Sequence of protein 2:
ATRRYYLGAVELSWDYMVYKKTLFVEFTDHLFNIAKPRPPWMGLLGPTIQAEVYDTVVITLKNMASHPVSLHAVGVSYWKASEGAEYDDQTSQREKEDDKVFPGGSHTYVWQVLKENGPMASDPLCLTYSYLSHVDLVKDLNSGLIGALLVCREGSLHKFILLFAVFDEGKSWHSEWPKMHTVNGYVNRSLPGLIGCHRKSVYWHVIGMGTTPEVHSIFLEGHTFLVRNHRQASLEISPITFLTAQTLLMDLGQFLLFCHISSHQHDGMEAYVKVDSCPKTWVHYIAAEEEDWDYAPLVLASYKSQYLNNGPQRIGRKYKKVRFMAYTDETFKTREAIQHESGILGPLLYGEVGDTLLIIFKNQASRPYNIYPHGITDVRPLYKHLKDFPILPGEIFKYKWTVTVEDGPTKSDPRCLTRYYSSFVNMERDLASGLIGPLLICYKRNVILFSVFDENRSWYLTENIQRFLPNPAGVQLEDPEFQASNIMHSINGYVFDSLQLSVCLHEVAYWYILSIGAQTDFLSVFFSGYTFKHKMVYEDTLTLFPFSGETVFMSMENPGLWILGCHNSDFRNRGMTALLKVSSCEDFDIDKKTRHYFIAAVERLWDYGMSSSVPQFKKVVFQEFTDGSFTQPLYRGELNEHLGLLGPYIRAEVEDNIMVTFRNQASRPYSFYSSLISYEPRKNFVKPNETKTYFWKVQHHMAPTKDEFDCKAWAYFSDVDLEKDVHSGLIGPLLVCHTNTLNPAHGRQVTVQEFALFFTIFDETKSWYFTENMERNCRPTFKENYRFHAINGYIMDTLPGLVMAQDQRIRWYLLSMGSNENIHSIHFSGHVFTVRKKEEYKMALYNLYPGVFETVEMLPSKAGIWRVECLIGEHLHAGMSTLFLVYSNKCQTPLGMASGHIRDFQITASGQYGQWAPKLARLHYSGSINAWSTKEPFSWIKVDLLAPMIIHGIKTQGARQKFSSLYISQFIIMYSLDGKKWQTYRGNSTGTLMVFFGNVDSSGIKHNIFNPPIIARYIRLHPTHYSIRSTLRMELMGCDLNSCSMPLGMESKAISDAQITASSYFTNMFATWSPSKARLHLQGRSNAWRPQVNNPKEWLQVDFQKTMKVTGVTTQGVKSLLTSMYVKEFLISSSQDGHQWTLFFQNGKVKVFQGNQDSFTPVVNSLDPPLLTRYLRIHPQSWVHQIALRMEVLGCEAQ

Sequence of protein 1:
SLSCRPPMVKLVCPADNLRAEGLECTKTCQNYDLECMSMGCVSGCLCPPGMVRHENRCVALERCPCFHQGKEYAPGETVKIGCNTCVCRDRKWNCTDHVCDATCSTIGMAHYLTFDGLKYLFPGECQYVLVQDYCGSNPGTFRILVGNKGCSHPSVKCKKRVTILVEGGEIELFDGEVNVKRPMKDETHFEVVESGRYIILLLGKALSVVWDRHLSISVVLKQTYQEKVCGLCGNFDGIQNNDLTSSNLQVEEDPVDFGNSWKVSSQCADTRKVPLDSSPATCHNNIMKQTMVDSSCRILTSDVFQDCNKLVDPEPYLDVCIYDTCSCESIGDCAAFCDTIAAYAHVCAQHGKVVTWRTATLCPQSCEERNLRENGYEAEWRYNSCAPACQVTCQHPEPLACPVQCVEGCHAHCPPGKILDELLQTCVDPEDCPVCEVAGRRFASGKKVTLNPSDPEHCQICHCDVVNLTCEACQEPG

The following describes two proteins that form a bound complex.

Contacts between the two chains:
Residue D1083 in protein 2 is in contact with residue C821 in protein 1 (closest heavy-atom distance 3.3 Å).
Residue L1530 in protein 2 interacts with residue V805 in protein 1 (closest heavy-atom distance 3.6 Å).
Residue T1561 in protein 2 is in contact with residue M800 in protein 1 (closest heavy-atom distance 2.8 Å).
Residue T1660 in protein 2 interacts with residue S1041 in protein 1 (closest heavy-atom distance 3.1 Å).
Residue F1084 in protein 2 is in contact with residue R820 in protein 1 (closest heavy-atom distance 3.1 Å).
Residue L1658 in protein 2 is in contact with residue Q1053 in protein 1 (closest heavy-atom distance 3.3 Å).
Residue F1534 in protein 2 interacts with residue Q793 in protein 1 (closest heavy-atom distance 3.8 Å).
Residue H1559 in protein 2 interacts with residue M802 in protein 1 (closest heavy-atom distance 3.6 Å).
Residue A1273 in protein 2 is in contact with residue R768 in protein 1 (closest heavy-atom distance 3.8 Å).
Residue Q1507 in protein 2 contacts residue E787 in protein 1 (closest heavy-atom distance 2.9 Å).
Residue D1085 in protein 2 interacts with residue N819 in protein 1 (closest heavy-atom distance 3.7 Å).
Residue E1144 in protein 2 contacts residue S764 in protein 1 (closest heavy-atom distance 3.3 Å).
Residue K1656 in protein 2 contacts residue D1082 in protein 1 (closest heavy-atom distance 3.7 Å).
Residue I1086 in protein 2 contacts residue M771 in protein 1 (closest heavy-atom distance 3.5 Å).
Residue D1085 in protein 2 is in contact with residue R820 in protein 1 (closest heavy-atom distance 2.2 Å).
Residue E1082 in protein 2 contacts residue M814 in protein 1 (closest heavy-atom distance 3.5 Å).
Residue G1535 in protein 2 is in contact with residue Q793 in protein 1 (closest heavy-atom distance 3.7 Å).
Residue F1607 in protein 2 is in contact with residue I1050 in protein 1 (closest heavy-atom distance 3.8 Å).
Residue P1272 in protein 2 contacts residue R768 in protein 1 (closest heavy-atom distance 3.7 Å).
Residue F1084 in protein 2 is in contact with residue C821 in protein 1 (closest heavy-atom distance 3.0 Å).
Residue K1499 in protein 2 is in contact with residue E990 in protein 1 (closest heavy-atom distance 2.8 Å).
Residue D1088 in protein 2 interacts with residue R768 in protein 1 (closest heavy-atom distance 3.0 Å).
Residue T1151 in protein 2 is in contact with residue A778 in protein 1 (closest heavy-atom distance 3.8 Å).
Residue F1534 in protein 2 is in contact with residue T791 in protein 1 (closest heavy-atom distance 3.2 Å).
Residue F1084 in protein 2 interacts with residue P770 in protein 1 (closest heavy-atom distance 3.7 Å).
Residue T1527 in protein 2 is in contact with residue L765 in protein 1 (closest heavy-atom distance 3.4 Å).
Residue Q1507 in protein 2 interacts with residue T789 in protein 1 (closest heavy-atom distance 3.4 Å).
Residue I1086 in protein 2 interacts with residue R768 in protein 1 (closest heavy-atom distance 2.8 Å).
Residue T1561 in protein 2 contacts residue E798 in protein 1 (closest heavy-atom distance 3.6 Å).
Residue Y1563 in protein 2 is in contact with residue L797 in protein 1 (closest heavy-atom distance 3.7 Å).
Residue L1530 in protein 2 contacts residue L786 in protein 1 (closest heavy-atom distance 3.8 Å).
Residue H1562 in protein 2 is in contact with residue L797 in protein 1 (closest heavy-atom distance 3.1 Å).
Residue F1475 in protein 2 interacts with residue M800 in protein 1 (closest heavy-atom distance 3.8 Å).
Residue F1534 in protein 2 interacts with residue R816 in protein 1 (closest heavy-atom distance 3.5 Å).
Residue T1561 in protein 2 interacts with residue C799 in protein 1 (closest heavy-atom distance 3.6 Å).
Residue V1537 in protein 2 contacts residue Q793 in protein 1 (closest heavy-atom distance 3.7 Å).
Residue T1529 in protein 2 is in contact with residue V805 in protein 1 (closest heavy-atom distance 3.7 Å).
Residue G1528 in protein 2 contacts residue S806 in protein 1 (closest heavy-atom distance 3.2 Å).
Residue F1475 in protein 2 contacts residue S801 in protein 1 (closest heavy-atom distance 3.4 Å).
Residue L1658 in protein 2 is in contact with residue S1041 in protein 1 (closest heavy-atom distance 3.3 Å).
Residue I1086 in protein 2 contacts residue R816 in protein 1 (closest heavy-atom distance 3.2 Å).
Residue S1506 in protein 2 interacts with residue L797 in protein 1 (closest heavy-atom distance 3.1 Å).
Residue H1562 in protein 2 is in contact with residue E798 in protein 1 (closest heavy-atom distance 3.1 Å).
Residue H1562 in protein 2 interacts with residue C799 in protein 1 (closest heavy-atom distance 3.4 Å).
Residue L1154 in protein 2 is in contact with residue S764 in protein 1 (closest heavy-atom distance 3.6 Å).
Residue H1104 in protein 2 is in contact with residue S764 in protein 1 (closest heavy-atom distance 3.6 Å).
Residue D1083 in protein 2 is in contact with residue R820 in protein 1 (closest heavy-atom distance 3.4 Å).
Residue D1083 in protein 2 is in contact with residue V822 in protein 1 (closest heavy-atom distance 3.5 Å).
Residue F1607 in protein 2 contacts residue T1054 in protein 1 (closest heavy-atom distance 3.1 Å).
Residue T1527 in protein 2 is in contact with residue C808 in protein 1 (closest heavy-atom distance 3.5 Å).
Residue D1083 in protein 2 contacts residue A823 in protein 1 (closest heavy-atom distance 3.3 Å).
Residue D1083 in protein 2 interacts with residue R826 in protein 1 (closest heavy-atom distance 3.3 Å).
Residue I1086 in protein 2 interacts with residue N819 in protein 1 (closest heavy-atom distance 3.0 Å).
Residue S1465 in protein 2 interacts with residue I1002 in protein 1 (closest heavy-atom distance 3.7 Å).
Residue I1086 in protein 2 interacts with residue C821 in protein 1 (closest heavy-atom distance 3.7 Å).
Residue F1500 in protein 2 contacts residue Q989 in protein 1 (closest heavy-atom distance 2.7 Å).
Residue T1529 in protein 2 contacts residue S806 in protein 1 (closest heavy-atom distance 2.9 Å).
Residue Y1563 in protein 2 interacts with residue M800 in protein 1 (closest heavy-atom distance 3.2 Å).
Residue K1656 in protein 2 contacts residue E1078 in protein 1 (closest heavy-atom distance 2.4 Å).
Residue L1658 in protein 2 contacts residue D1057 in protein 1 (closest heavy-atom distance 3.7 Å).